The following describes two proteins that form a bound complex.

Sequence of protein 1:
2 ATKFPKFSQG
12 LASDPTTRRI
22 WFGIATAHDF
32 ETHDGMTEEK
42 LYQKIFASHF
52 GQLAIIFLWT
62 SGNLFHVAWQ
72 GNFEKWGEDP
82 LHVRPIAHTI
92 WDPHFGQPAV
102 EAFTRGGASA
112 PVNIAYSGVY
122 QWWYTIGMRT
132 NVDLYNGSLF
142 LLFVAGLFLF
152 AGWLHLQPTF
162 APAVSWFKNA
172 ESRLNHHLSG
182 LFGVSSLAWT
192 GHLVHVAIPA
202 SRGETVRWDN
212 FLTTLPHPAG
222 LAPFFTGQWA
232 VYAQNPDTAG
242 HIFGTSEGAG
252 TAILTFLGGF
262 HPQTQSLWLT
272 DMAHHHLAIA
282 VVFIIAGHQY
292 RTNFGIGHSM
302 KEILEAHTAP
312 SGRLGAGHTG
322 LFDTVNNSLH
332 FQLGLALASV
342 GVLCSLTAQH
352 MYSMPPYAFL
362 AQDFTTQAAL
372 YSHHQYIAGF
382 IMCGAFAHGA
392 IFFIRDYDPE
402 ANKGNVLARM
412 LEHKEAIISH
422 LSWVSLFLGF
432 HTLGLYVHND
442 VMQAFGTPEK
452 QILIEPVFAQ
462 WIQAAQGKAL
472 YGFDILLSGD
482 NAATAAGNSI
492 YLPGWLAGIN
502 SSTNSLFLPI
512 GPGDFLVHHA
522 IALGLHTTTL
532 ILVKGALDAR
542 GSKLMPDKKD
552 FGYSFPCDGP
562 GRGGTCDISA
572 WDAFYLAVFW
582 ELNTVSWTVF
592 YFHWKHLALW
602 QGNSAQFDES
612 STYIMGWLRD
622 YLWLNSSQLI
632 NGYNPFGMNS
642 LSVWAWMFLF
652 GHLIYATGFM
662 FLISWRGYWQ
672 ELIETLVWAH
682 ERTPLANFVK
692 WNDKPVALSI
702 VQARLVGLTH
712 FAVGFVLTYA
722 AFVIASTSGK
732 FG

Sequence of protein 2:
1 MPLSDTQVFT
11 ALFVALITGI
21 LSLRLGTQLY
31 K

Residue-level contacts at the interface:
Residue K45 in protein 1 interacts with residue K31 in protein 2 (closest heavy-atom distance 4.9 Å).
Residue Y136 in protein 1 contacts residue A11 in protein 2 (closest heavy-atom distance 3.5 Å).
Residue L143 in protein 1 is in contact with residue T18 in protein 2 (closest heavy-atom distance 3.6 Å).
Residue F5 in protein 1 contacts residue Y30 in protein 2 (closest heavy-atom distance 4.2 Å).
Residue G153 in protein 1 contacts residue L25 in protein 2 (closest heavy-atom distance 3.6 Å).
Residue W154 in protein 1 is in contact with residue Q28 in protein 2 (closest heavy-atom distance 3.6 Å).
Residue Y136 in protein 1 contacts residue T10 in protein 2 (closest heavy-atom distance 4.0 Å).
Residue A69 in protein 1 is in contact with residue L3 in protein 2 (closest heavy-atom distance 3.7 Å).
Residue K7 in protein 1 is in contact with residue Y30 in protein 2 (closest heavy-atom distance 3.4 Å).
Residue Q158 in protein 1 is in contact with residue Q28 in protein 2 (closest heavy-atom distance 2.8 Å).
Residue L157 in protein 1 interacts with residue L25 in protein 2 (closest heavy-atom distance 4.2 Å).
Residue F144 in protein 1 is in contact with residue V14 in protein 2 (closest heavy-atom distance 4.0 Å).
Residue F51 in protein 1 interacts with residue L25 in protein 2 (closest heavy-atom distance 4.8 Å).
Residue F66 in protein 1 is in contact with residue A11 in protein 2 (closest heavy-atom distance 4.5 Å).
Residue K7 in protein 1 is in contact with residue K31 in protein 2 (closest heavy-atom distance 4.2 Å).
Residue L143 in protein 1 is in contact with residue A15 in protein 2 (closest heavy-atom distance 3.7 Å).
Residue K45 in protein 1 contacts residue L29 in protein 2 (closest heavy-atom distance 3.3 Å).
Residue Y136 in protein 1 is in contact with residue T6 in protein 2 (closest heavy-atom distance 4.7 Å).
Residue L143 in protein 1 interacts with residue A11 in protein 2 (closest heavy-atom distance 3.6 Å).
Residue L157 in protein 1 contacts residue L29 in protein 2 (closest heavy-atom distance 3.5 Å).
Residue L150 in protein 1 is in contact with residue L25 in protein 2 (closest heavy-atom distance 3.6 Å).
Residue G147 in protein 1 is in contact with residue L21 in protein 2 (closest heavy-atom distance 3.5 Å).
Residue K41 in protein 1 interacts with residue K31 in protein 2 (closest heavy-atom distance 4.5 Å).
Residue W70 in protein 1 is in contact with residue V8 in protein 2 (closest heavy-atom distance 3.8 Å).
Residue W154 in protein 1 is in contact with residue L25 in protein 2 (closest heavy-atom distance 3.6 Å).
Residue W70 in protein 1 contacts residue L3 in protein 2 (closest heavy-atom distance 3.8 Å).
Residue N132 in protein 1 contacts residue P2 in protein 2 (closest heavy-atom distance 4.4 Å).
Residue K4 in protein 1 interacts with residue Y30 in protein 2 (closest heavy-atom distance 3.9 Å).
Residue A48 in protein 1 contacts residue L29 in protein 2 (closest heavy-atom distance 3.5 Å).
Residue F151 in protein 1 contacts residue L21 in protein 2 (closest heavy-atom distance 4.6 Å).
Residue S49 in protein 1 is in contact with residue L29 in protein 2 (closest heavy-atom distance 4.2 Å).
Residue L143 in protein 1 interacts with residue V14 in protein 2 (closest heavy-atom distance 3.9 Å).
Residue W154 in protein 1 interacts with residue R24 in protein 2 (closest heavy-atom distance 3.6 Å).
Residue A48 in protein 1 interacts with residue L25 in protein 2 (closest heavy-atom distance 4.3 Å).
Residue L59 in protein 1 is in contact with residue T18 in protein 2 (closest heavy-atom distance 4.0 Å).
Residue Y136 in protein 1 interacts with residue V8 in protein 2 (closest heavy-atom distance 4.3 Å).
Residue F66 in protein 1 contacts residue V8 in protein 2 (closest heavy-atom distance 3.9 Å).
Residue Y136 in protein 1 is in contact with residue Q7 in protein 2 (closest heavy-atom distance 2.4 Å).
Residue F66 in protein 1 contacts residue L3 in protein 2 (closest heavy-atom distance 4.3 Å).
Residue L140 in protein 1 is in contact with residue V14 in protein 2 (closest heavy-atom distance 3.9 Å).
Residue F149 in protein 1 is in contact with residue L25 in protein 2 (closest heavy-atom distance 4.8 Å).
Residue A146 in protein 1 contacts residue T18 in protein 2 (closest heavy-atom distance 4.1 Å).
Residue E75 in protein 1 interacts with residue M1 in protein 2 (closest heavy-atom distance 2.9 Å).
Residue V133 in protein 1 interacts with residue Q7 in protein 2 (closest heavy-atom distance 4.4 Å).
Residue G147 in protein 1 interacts with residue T18 in protein 2 (closest heavy-atom distance 3.6 Å).
Residue N132 in protein 1 contacts residue M1 in protein 2 (closest heavy-atom distance 3.4 Å).
Residue L150 in protein 1 interacts with residue S22 in protein 2 (closest heavy-atom distance 3.6 Å).
Residue L150 in protein 1 contacts residue L21 in protein 2 (closest heavy-atom distance 4.1 Å).
Residue V133 in protein 1 is in contact with residue M1 in protein 2 (closest heavy-atom distance 4.6 Å).
Residue G52 in protein 1 contacts residue L25 in protein 2 (closest heavy-atom distance 3.9 Å).
Residue L140 in protein 1 interacts with residue T10 in protein 2 (closest heavy-atom distance 4.6 Å).
Residue N132 in protein 1 interacts with residue L3 in protein 2 (closest heavy-atom distance 3.4 Å).
Residue L140 in protein 1 interacts with residue A11 in protein 2 (closest heavy-atom distance 3.6 Å).
Residue L157 in protein 1 contacts residue Q28 in protein 2 (closest heavy-atom distance 3.5 Å).
Residue Y136 in protein 1 is in contact with residue L3 in protein 2 (closest heavy-atom distance 3.7 Å).
Residue L150 in protein 1 is in contact with residue T18 in protein 2 (closest heavy-atom distance 3.2 Å).
Residue V133 in protein 1 is in contact with residue L3 in protein 2 (closest heavy-atom distance 4.2 Å).